Sequence of chain B:
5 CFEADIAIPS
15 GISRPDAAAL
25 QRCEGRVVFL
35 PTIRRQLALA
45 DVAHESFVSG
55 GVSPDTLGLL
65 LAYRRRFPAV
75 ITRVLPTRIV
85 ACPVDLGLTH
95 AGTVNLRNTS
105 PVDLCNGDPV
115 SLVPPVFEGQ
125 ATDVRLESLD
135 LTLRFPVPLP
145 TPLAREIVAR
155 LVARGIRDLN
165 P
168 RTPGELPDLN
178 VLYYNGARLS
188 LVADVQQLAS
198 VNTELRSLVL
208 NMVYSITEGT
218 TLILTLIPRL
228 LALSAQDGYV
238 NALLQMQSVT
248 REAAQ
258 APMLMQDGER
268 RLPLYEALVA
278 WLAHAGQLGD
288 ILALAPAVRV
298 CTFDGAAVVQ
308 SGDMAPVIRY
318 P

Residue-level contacts at the interface:
Residue P1137 in chain A contacts residue N238 in chain B (closest heavy-atom distance 1.7 Å).
Residue Q1170 in chain A contacts residue Y180 in chain B (closest heavy-atom distance 1.7 Å).
Residue C1168 in chain A is in contact with residue N182 in chain B (closest heavy-atom distance 3.6 Å).
Residue R1133 in chain A interacts with residue A239 in chain B (closest heavy-atom distance 3.3 Å).
Residue P1137 in chain A contacts residue D234 in chain B (closest heavy-atom distance 1.1 Å).
Residue G1134 in chain A contacts residue G235 in chain B (closest heavy-atom distance 3.3 Å).
Residue P1137 in chain A interacts with residue A232 in chain B (closest heavy-atom distance 2.2 Å).
Residue A1135 in chain A is in contact with residue Y236 in chain B (closest heavy-atom distance 3.0 Å).
Residue A921 in chain A contacts residue A232 in chain B (closest heavy-atom distance 3.2 Å).
Residue V1165 in chain A is in contact with residue Y236 in chain B (closest heavy-atom distance 3.3 Å).
Residue D1140 in chain A interacts with residue A232 in chain B (closest heavy-atom distance 3.6 Å).
Residue Q1161 in chain A interacts with residue Y180 in chain B (closest heavy-atom distance 1.2 Å).
Residue N919 in chain A interacts with residue A232 in chain B (closest heavy-atom distance 3.5 Å).
Residue G1134 in chain A contacts residue Y236 in chain B (closest heavy-atom distance 3.7 Å).
Residue P1136 in chain A contacts residue G235 in chain B (closest heavy-atom distance 1.7 Å).
Residue Q1170 in chain A contacts residue G183 in chain B (closest heavy-atom distance 3.7 Å).
Residue L1138 in chain A contacts residue S231 in chain B (closest heavy-atom distance 2.5 Å).
Residue A1160 in chain A is in contact with residue Y180 in chain B (closest heavy-atom distance 2.1 Å).
Residue T1085 in chain A interacts with residue A95 in chain B (closest heavy-atom distance 3.1 Å).
Residue V1171 in chain A interacts with residue G183 in chain B (closest heavy-atom distance 1.7 Å).
Residue P1136 in chain A contacts residue D234 in chain B (closest heavy-atom distance 0.9 Å).
Residue P1137 in chain A contacts residue G235 in chain B (closest heavy-atom distance 3.3 Å).
Residue P1172 in chain A interacts with residue N182 in chain B (closest heavy-atom distance 2.2 Å).
Residue R1173 in chain A is in contact with residue A184 in chain B (closest heavy-atom distance 2.3 Å).
Residue Q1170 in chain A is in contact with residue Y181 in chain B (closest heavy-atom distance 3.3 Å).
Residue Q1161 in chain A is in contact with residue L179 in chain B (closest heavy-atom distance 3.8 Å).
Residue N1141 in chain A interacts with residue R248 in chain B (closest heavy-atom distance 1.3 Å).
Residue R1173 in chain A interacts with residue N182 in chain B (closest heavy-atom distance 2.9 Å).
Residue V1165 in chain A interacts with residue L240 in chain B (closest heavy-atom distance 2.8 Å).
Residue V1171 in chain A interacts with residue N182 in chain B (closest heavy-atom distance 0.6 Å).
Residue R1133 in chain A is in contact with residue Y236 in chain B (closest heavy-atom distance 2.4 Å).
Residue P1172 in chain A contacts residue G183 in chain B (closest heavy-atom distance 1.8 Å).
Residue T1085 in chain A interacts with residue G96 in chain B (closest heavy-atom distance 2.7 Å).
Residue E1084 in chain A interacts with residue A95 in chain B (closest heavy-atom distance 3.9 Å).
Residue P1137 in chain A is in contact with residue S231 in chain B (closest heavy-atom distance 1.9 Å).
Residue L1138 in chain A is in contact with residue N238 in chain B (closest heavy-atom distance 3.0 Å).
Residue L1138 in chain A is in contact with residue A232 in chain B (closest heavy-atom distance 2.1 Å).
Residue L1139 in chain A interacts with residue Q233 in chain B (closest heavy-atom distance 2.7 Å).
Residue G1086 in chain A is in contact with residue A95 in chain B (closest heavy-atom distance 3.8 Å).
Residue T920 in chain A interacts with residue A232 in chain B (closest heavy-atom distance 2.7 Å).
Residue L1139 in chain A is in contact with residue L228 in chain B (closest heavy-atom distance 4.0 Å).
Residue L1139 in chain A contacts residue S231 in chain B (closest heavy-atom distance 3.9 Å).
Residue Q1161 in chain A interacts with residue Y181 in chain B (closest heavy-atom distance 3.2 Å).
Residue R1133 in chain A is in contact with residue G235 in chain B (closest heavy-atom distance 2.4 Å).
Residue V1145 in chain A is in contact with residue M243 in chain B (closest heavy-atom distance 3.0 Å).
Residue Q1170 in chain A is in contact with residue N182 in chain B (closest heavy-atom distance 2.4 Å).
Residue P1172 in chain A is in contact with residue A184 in chain B (closest heavy-atom distance 3.7 Å).
Residue A1135 in chain A is in contact with residue G235 in chain B (closest heavy-atom distance 0.6 Å).
Residue A921 in chain A contacts residue Q233 in chain B (closest heavy-atom distance 2.7 Å).
Residue V1171 in chain A interacts with residue Y181 in chain B (closest heavy-atom distance 3.7 Å).
Residue P1136 in chain A interacts with residue Q233 in chain B (closest heavy-atom distance 2.0 Å).
Residue P1137 in chain A contacts residue L230 in chain B (closest heavy-atom distance 3.7 Å).
Residue V1145 in chain A interacts with residue R248 in chain B (closest heavy-atom distance 3.3 Å).
Residue G1086 in chain A interacts with residue G96 in chain B (closest heavy-atom distance 2.0 Å).
Residue R1173 in chain A interacts with residue G183 in chain B (closest heavy-atom distance 1.7 Å).
Residue P1137 in chain A interacts with residue Q233 in chain B (closest heavy-atom distance 2.6 Å).
Residue A1144 in chain A contacts residue R248 in chain B (closest heavy-atom distance 3.1 Å).
Residue L1139 in chain A is in contact with residue A232 in chain B (closest heavy-atom distance 1.3 Å).
Residue A1135 in chain A interacts with residue D234 in chain B (closest heavy-atom distance 2.1 Å).
Residue A1144 in chain A contacts residue N238 in chain B (closest heavy-atom distance 3.7 Å).

Sequence of chain A:
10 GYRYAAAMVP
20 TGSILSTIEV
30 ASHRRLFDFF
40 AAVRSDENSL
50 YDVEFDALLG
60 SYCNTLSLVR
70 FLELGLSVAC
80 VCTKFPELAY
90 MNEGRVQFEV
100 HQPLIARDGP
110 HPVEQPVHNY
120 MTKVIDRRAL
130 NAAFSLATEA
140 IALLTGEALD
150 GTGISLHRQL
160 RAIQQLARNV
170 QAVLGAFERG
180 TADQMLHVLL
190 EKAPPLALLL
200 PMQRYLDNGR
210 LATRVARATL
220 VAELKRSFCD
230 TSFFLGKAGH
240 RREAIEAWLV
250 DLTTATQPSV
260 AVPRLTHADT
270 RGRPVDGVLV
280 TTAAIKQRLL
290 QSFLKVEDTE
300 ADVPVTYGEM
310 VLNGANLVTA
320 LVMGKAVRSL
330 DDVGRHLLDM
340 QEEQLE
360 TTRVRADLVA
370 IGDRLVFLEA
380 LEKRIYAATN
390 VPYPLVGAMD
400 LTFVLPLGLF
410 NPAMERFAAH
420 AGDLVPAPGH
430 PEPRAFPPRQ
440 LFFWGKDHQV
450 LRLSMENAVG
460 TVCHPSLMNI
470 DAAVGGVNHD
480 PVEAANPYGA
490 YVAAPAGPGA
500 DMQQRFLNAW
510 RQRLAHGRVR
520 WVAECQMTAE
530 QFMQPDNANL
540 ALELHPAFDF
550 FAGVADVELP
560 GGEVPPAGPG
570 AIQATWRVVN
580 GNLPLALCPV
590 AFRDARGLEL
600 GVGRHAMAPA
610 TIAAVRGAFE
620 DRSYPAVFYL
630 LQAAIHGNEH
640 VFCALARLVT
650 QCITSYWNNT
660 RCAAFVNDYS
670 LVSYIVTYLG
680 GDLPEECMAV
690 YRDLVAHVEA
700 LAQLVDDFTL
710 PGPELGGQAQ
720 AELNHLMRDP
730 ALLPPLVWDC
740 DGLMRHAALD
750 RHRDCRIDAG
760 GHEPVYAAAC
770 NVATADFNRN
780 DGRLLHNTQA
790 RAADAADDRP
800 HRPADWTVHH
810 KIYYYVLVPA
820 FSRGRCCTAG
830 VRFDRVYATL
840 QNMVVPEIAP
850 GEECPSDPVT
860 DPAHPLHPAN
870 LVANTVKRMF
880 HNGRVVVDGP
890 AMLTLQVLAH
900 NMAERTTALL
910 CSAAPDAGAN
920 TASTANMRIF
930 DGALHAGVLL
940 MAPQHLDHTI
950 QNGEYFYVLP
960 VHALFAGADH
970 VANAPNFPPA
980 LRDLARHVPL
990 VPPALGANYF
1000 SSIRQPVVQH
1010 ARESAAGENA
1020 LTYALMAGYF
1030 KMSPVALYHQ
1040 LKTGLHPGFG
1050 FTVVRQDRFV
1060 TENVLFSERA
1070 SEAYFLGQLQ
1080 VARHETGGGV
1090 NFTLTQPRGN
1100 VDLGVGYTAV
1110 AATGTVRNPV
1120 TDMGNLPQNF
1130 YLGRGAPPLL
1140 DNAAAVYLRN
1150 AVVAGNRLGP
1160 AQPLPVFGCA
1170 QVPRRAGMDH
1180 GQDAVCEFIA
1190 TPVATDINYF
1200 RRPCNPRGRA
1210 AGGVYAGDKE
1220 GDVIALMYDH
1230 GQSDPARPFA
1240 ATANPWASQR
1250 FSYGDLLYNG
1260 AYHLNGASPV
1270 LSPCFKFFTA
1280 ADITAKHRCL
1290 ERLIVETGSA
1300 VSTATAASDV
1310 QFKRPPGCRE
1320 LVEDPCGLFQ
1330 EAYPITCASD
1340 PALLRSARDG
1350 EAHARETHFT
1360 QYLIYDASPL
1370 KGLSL

These two protein chains interact to form a complex.